Interface contacts:
Residue T37 in the second protein contacts residue N69 in the first protein (closest heavy-atom distance 4.6 Å).
Residue A54 in the second protein interacts with residue F46 in the first protein (closest heavy-atom distance 4.9 Å).
Residue A54 in the second protein interacts with residue Y49 in the first protein (closest heavy-atom distance 4.3 Å).
Residue Y57 in the second protein contacts residue F46 in the first protein (closest heavy-atom distance 4.6 Å).

Sequence of the first protein:
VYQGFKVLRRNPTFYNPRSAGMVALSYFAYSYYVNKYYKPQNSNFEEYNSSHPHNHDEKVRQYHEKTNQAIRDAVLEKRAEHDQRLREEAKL

Sequence of the second protein:
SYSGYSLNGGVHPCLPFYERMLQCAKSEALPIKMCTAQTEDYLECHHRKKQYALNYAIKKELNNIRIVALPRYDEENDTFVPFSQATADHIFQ

The following describes two proteins that form a bound complex.